Sequence of protein 2:
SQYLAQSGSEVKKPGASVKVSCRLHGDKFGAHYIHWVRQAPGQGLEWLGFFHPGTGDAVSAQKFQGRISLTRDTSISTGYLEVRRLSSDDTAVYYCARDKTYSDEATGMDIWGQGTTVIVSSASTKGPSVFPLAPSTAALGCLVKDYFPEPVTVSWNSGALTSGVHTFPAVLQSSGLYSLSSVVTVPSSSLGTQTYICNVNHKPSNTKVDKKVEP

Contacts between the two chains:
Residue F50 in protein 2 interacts with residue V2 in protein 1 (closest heavy-atom distance 4.5 Å).
Residue Y33 in protein 2 is in contact with residue G3 in protein 1 (closest heavy-atom distance 3.9 Å).
Residue Y33 in protein 2 interacts with residue V7 in protein 1 (closest heavy-atom distance 4.5 Å).
Residue H52 in protein 2 interacts with residue G5 in protein 1 (closest heavy-atom distance 3.4 Å).
Residue Y33 in protein 2 is in contact with residue V2 in protein 1 (closest heavy-atom distance 4.9 Å).
Residue H32 in protein 2 interacts with residue V7 in protein 1 (closest heavy-atom distance 4.0 Å).
Residue G30 in protein 2 is in contact with residue F8 in protein 1 (closest heavy-atom distance 3.9 Å).
Residue Y33 in protein 2 is in contact with residue I4 in protein 1 (closest heavy-atom distance 3.1 Å).
Residue H52 in protein 2 contacts residue A6 in protein 1 (closest heavy-atom distance 2.9 Å).
Residue E105 in protein 2 is in contact with residue V2 in protein 1 (closest heavy-atom distance 3.2 Å).
Residue F51 in protein 2 contacts residue I4 in protein 1 (closest heavy-atom distance 3.9 Å).
Residue V59 in protein 2 interacts with residue I4 in protein 1 (closest heavy-atom distance 3.6 Å).
Residue A31 in protein 2 contacts residue F8 in protein 1 (closest heavy-atom distance 3.6 Å).
Residue A58 in protein 2 interacts with residue I4 in protein 1 (closest heavy-atom distance 3.9 Å).
Residue D104 in protein 2 is in contact with residue V2 in protein 1 (closest heavy-atom distance 4.5 Å).
Residue D104 in protein 2 contacts residue G5 in protein 1 (closest heavy-atom distance 4.5 Å).
Residue G30 in protein 2 interacts with residue V7 in protein 1 (closest heavy-atom distance 3.5 Å).
Residue D104 in protein 2 contacts residue V7 in protein 1 (closest heavy-atom distance 3.2 Å).
Residue K28 in protein 2 interacts with residue F8 in protein 1 (closest heavy-atom distance 4.2 Å).
Residue D57 in protein 2 interacts with residue I4 in protein 1 (closest heavy-atom distance 3.5 Å).
Residue A106 in protein 2 contacts residue G3 in protein 1 (closest heavy-atom distance 4.8 Å).
Residue D104 in protein 2 contacts residue G3 in protein 1 (closest heavy-atom distance 4.0 Å).
Residue A106 in protein 2 contacts residue V2 in protein 1 (closest heavy-atom distance 2.9 Å).
Residue E105 in protein 2 contacts residue A1 in protein 1 (closest heavy-atom distance 3.1 Å).
Residue Y33 in protein 2 is in contact with residue A6 in protein 1 (closest heavy-atom distance 4.4 Å).
Residue F50 in protein 2 is in contact with residue G3 in protein 1 (closest heavy-atom distance 4.1 Å).
Residue A31 in protein 2 interacts with residue V7 in protein 1 (closest heavy-atom distance 3.1 Å).
Residue H52 in protein 2 contacts residue I4 in protein 1 (closest heavy-atom distance 3.6 Å).
Residue E105 in protein 2 contacts residue G3 in protein 1 (closest heavy-atom distance 4.3 Å).
Residue T55 in protein 2 interacts with residue I4 in protein 1 (closest heavy-atom distance 4.8 Å).
Residue Y33 in protein 2 contacts residue G5 in protein 1 (closest heavy-atom distance 2.5 Å).
Residue F50 in protein 2 interacts with residue I4 in protein 1 (closest heavy-atom distance 3.8 Å).
Residue T101 in protein 2 contacts residue V7 in protein 1 (closest heavy-atom distance 4.3 Å).
Residue H52 in protein 2 is in contact with residue V7 in protein 1 (closest heavy-atom distance 3.9 Å).
Residue D104 in protein 2 interacts with residue A6 in protein 1 (closest heavy-atom distance 3.4 Å).

Sequence of protein 1:
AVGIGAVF

These two protein chains interact to form a complex.